Sequence of chain B:
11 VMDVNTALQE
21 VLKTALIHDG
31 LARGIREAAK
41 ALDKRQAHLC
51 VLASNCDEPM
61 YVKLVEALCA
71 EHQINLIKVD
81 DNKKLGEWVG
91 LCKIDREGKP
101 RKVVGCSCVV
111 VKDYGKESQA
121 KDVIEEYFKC

Interface contacts:
Residue M60 in chain B is in contact with residue V108 in chain A (closest heavy-atom distance 3.7 Å).
Residue D43 in chain B is in contact with residue A128 in chain A (closest heavy-atom distance 3.1 Å).
Residue E58 in chain B contacts residue L100 in chain A (closest heavy-atom distance 3.6 Å).
Residue R36 in chain B contacts residue V102 in chain A (closest heavy-atom distance 4.1 Å).
Residue R36 in chain B interacts with residue A101 in chain A (closest heavy-atom distance 3.8 Å).
Residue R45 in chain B interacts with residue A128 in chain A (closest heavy-atom distance 4.8 Å).
Residue L64 in chain B is in contact with residue Y106 in chain A (closest heavy-atom distance 4.2 Å).
Residue M60 in chain B is in contact with residue Y106 in chain A (closest heavy-atom distance 4.7 Å).
Residue I35 in chain B interacts with residue V102 in chain A (closest heavy-atom distance 4.4 Å).
Residue L68 in chain B is in contact with residue I114 in chain A (closest heavy-atom distance 5.0 Å).
Residue L64 in chain B contacts residue I114 in chain A (closest heavy-atom distance 4.4 Å).
Residue L68 in chain B contacts residue Y106 in chain A (closest heavy-atom distance 4.9 Å).
Residue A67 in chain B is in contact with residue I114 in chain A (closest heavy-atom distance 3.9 Å).
Residue L64 in chain B is in contact with residue V108 in chain A (closest heavy-atom distance 4.9 Å).
Residue D43 in chain B interacts with residue G129 in chain A (closest heavy-atom distance 3.8 Å).

These two protein chains interact to form a complex.

Sequence of chain A:
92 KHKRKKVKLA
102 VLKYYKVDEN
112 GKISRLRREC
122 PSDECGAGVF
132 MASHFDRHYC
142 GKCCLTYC